Residue-level contacts at the interface:
Residue I101 in protein 1 contacts residue M44 in protein 2 (closest heavy-atom distance 4.3 Å).
Residue I101 in protein 1 is in contact with residue L37 in protein 2 (closest heavy-atom distance 4.6 Å).
Residue K104 in protein 1 interacts with residue D56 in protein 2 (closest heavy-atom distance 2.9 Å).
Residue I101 in protein 1 contacts residue V40 in protein 2 (closest heavy-atom distance 3.7 Å).
Residue L99 in protein 1 contacts residue S36 in protein 2 (closest heavy-atom distance 4.5 Å).
Residue L99 in protein 1 interacts with residue V40 in protein 2 (closest heavy-atom distance 4.3 Å).
Residue K102 in protein 1 contacts residue D56 in protein 2 (closest heavy-atom distance 4.0 Å).
Residue K102 in protein 1 interacts with residue A59 in protein 2 (closest heavy-atom distance 3.4 Å).
Residue K98 in protein 1 is in contact with residue D56 in protein 2 (closest heavy-atom distance 3.9 Å).
Residue I101 in protein 1 interacts with residue E41 in protein 2 (closest heavy-atom distance 4.1 Å).
Residue K102 in protein 1 is in contact with residue V40 in protein 2 (closest heavy-atom distance 3.4 Å).
Residue L99 in protein 1 interacts with residue L37 in protein 2 (closest heavy-atom distance 3.5 Å).

The following describes two proteins that form a bound complex.

Sequence of protein 1:
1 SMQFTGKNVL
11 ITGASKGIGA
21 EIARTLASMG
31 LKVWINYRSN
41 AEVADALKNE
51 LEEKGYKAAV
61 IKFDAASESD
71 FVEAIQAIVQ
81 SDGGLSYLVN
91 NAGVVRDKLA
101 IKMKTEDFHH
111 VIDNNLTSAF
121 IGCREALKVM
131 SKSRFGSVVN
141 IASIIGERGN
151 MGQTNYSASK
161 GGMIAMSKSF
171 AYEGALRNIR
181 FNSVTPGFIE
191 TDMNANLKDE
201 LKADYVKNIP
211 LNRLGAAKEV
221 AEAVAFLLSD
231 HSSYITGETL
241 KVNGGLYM

Sequence of protein 2:
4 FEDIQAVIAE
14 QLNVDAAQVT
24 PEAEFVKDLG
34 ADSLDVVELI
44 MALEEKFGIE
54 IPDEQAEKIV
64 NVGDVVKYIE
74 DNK